Sequence of protein 1:
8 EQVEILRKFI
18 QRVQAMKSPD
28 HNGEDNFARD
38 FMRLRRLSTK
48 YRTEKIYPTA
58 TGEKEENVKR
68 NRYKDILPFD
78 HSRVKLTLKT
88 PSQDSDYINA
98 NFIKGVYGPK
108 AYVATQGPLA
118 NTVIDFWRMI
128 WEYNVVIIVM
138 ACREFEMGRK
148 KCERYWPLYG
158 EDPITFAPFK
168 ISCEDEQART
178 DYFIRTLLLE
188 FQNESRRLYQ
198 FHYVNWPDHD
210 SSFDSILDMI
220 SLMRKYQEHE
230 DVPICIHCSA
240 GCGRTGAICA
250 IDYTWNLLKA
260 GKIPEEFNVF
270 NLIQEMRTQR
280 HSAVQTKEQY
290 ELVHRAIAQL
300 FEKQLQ

Sequence of protein 2:
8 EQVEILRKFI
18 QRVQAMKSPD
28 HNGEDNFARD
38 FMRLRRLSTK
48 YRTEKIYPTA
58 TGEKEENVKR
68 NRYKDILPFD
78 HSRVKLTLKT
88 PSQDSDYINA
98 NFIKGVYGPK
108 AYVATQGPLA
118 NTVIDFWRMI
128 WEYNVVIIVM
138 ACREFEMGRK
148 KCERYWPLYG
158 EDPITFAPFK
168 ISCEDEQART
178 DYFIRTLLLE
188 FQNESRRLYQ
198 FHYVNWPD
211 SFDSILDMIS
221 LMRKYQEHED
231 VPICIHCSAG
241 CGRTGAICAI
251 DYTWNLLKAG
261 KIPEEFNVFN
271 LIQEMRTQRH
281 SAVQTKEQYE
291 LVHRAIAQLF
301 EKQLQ

Residue-level contacts at the interface:
Residue L155 in protein 1 is in contact with residue E141 in protein 2 (closest heavy-atom distance 4.2 Å).
Residue F142 in protein 1 interacts with residue Y156 in protein 2 (closest heavy-atom distance 3.4 Å).
Residue Y156 in protein 1 interacts with residue F142 in protein 2 (closest heavy-atom distance 3.4 Å).
Residue E158 in protein 1 interacts with residue F142 in protein 2 (closest heavy-atom distance 3.6 Å).
Residue E173 in protein 1 contacts residue R140 in protein 2 (closest heavy-atom distance 4.0 Å).
Residue R146 in protein 1 is in contact with residue G157 in protein 2 (closest heavy-atom distance 4.5 Å).
Residue Y156 in protein 1 is in contact with residue R146 in protein 2 (closest heavy-atom distance 4.7 Å).
Residue G145 in protein 1 contacts residue Y156 in protein 2 (closest heavy-atom distance 3.4 Å).
Residue G157 in protein 1 interacts with residue R146 in protein 2 (closest heavy-atom distance 4.5 Å).
Residue F142 in protein 1 is in contact with residue E158 in protein 2 (closest heavy-atom distance 3.5 Å).
Residue R146 in protein 1 is in contact with residue Y156 in protein 2 (closest heavy-atom distance 4.7 Å).
Residue R140 in protein 1 is in contact with residue E173 in protein 2 (closest heavy-atom distance 4.2 Å).
Residue F142 in protein 1 contacts residue L155 in protein 2 (closest heavy-atom distance 4.0 Å).
Residue G157 in protein 1 is in contact with residue F142 in protein 2 (closest heavy-atom distance 3.4 Å).
Residue Y156 in protein 1 interacts with residue G145 in protein 2 (closest heavy-atom distance 3.5 Å).
Residue E141 in protein 1 contacts residue L155 in protein 2 (closest heavy-atom distance 4.2 Å).
Residue G157 in protein 1 interacts with residue G145 in protein 2 (closest heavy-atom distance 3.0 Å).
Residue L155 in protein 1 interacts with residue F142 in protein 2 (closest heavy-atom distance 3.9 Å).
Residue Y156 in protein 1 interacts with residue M144 in protein 2 (closest heavy-atom distance 4.1 Å).
Residue F142 in protein 1 contacts residue G157 in protein 2 (closest heavy-atom distance 3.4 Å).
Residue M144 in protein 1 is in contact with residue Y156 in protein 2 (closest heavy-atom distance 4.1 Å).
Residue G145 in protein 1 contacts residue G157 in protein 2 (closest heavy-atom distance 3.3 Å).

This data describes a binding interaction between two proteins.